Sequence of protein 1:
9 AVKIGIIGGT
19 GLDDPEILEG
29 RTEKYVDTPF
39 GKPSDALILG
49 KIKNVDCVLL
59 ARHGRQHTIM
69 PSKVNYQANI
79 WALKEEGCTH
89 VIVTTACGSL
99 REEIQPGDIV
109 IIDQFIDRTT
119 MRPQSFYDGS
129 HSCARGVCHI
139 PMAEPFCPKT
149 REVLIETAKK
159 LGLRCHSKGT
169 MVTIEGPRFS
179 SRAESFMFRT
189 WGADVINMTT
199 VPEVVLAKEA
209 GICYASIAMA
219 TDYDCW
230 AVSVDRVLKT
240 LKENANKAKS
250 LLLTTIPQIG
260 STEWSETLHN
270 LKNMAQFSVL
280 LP

These two protein chains interact to form a complex.

Sequence of protein 2:
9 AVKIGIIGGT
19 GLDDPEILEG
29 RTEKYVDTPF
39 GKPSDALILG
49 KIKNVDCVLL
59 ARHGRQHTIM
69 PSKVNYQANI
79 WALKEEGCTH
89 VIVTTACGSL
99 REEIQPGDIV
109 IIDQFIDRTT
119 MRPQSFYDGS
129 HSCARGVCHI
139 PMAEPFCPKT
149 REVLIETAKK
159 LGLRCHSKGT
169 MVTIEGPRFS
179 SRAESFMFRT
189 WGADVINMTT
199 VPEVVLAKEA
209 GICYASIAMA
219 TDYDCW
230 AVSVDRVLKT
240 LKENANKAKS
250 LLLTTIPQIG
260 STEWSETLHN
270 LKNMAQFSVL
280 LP

Contacts between the two chains:
Residue T168 in protein 2 contacts residue A181 in protein 1 (closest heavy-atom distance 3.7 Å).
Residue L279 in protein 2 interacts with residue V233 in protein 1 (closest heavy-atom distance 3.7 Å).
Residue P281 in protein 2 is in contact with residue Q64 in protein 1 (closest heavy-atom distance 3.4 Å).
Residue I114 in protein 2 contacts residue A181 in protein 1 (closest heavy-atom distance 3.9 Å).
Residue M140 in protein 2 is in contact with residue F177 in protein 1 (closest heavy-atom distance 3.4 Å).
Residue M140 in protein 2 contacts residue S179 in protein 1 (closest heavy-atom distance 3.2 Å).
Residue P139 in protein 2 contacts residue F177 in protein 1 (closest heavy-atom distance 4.1 Å).
Residue V135 in protein 2 is in contact with residue H65 in protein 1 (closest heavy-atom distance 4.2 Å).
Residue I138 in protein 2 is in contact with residue R176 in protein 1 (closest heavy-atom distance 3.7 Å).
Residue T118 in protein 2 is in contact with residue T118 in protein 1 (closest heavy-atom distance 2.8 Å).
Residue L280 in protein 2 contacts residue Q64 in protein 1 (closest heavy-atom distance 4.3 Å).
Residue D126 in protein 2 is in contact with residue K71 in protein 1 (closest heavy-atom distance 3.3 Å).
Residue C136 in protein 2 is in contact with residue P175 in protein 1 (closest heavy-atom distance 3.2 Å).
Residue C136 in protein 2 is in contact with residue R176 in protein 1 (closest heavy-atom distance 4.5 Å).
Residue I138 in protein 2 is in contact with residue F177 in protein 1 (closest heavy-atom distance 3.0 Å).
Residue A141 in protein 2 is in contact with residue S178 in protein 1 (closest heavy-atom distance 4.0 Å).
Residue S277 in protein 2 is in contact with residue V233 in protein 1 (closest heavy-atom distance 3.5 Å).
Residue I114 in protein 2 is in contact with residue M185 in protein 1 (closest heavy-atom distance 3.7 Å).
Residue R116 in protein 2 contacts residue R116 in protein 1 (closest heavy-atom distance 4.5 Å).
Residue V135 in protein 2 is in contact with residue T66 in protein 1 (closest heavy-atom distance 4.0 Å).
Residue Y125 in protein 2 contacts residue M68 in protein 1 (closest heavy-atom distance 3.4 Å).
Residue Q112 in protein 2 interacts with residue R180 in protein 1 (closest heavy-atom distance 3.1 Å).
Residue F113 in protein 2 interacts with residue E182 in protein 1 (closest heavy-atom distance 3.7 Å).
Residue V135 in protein 2 contacts residue I67 in protein 1 (closest heavy-atom distance 4.2 Å).
Residue V203 in protein 2 is in contact with residue R176 in protein 1 (closest heavy-atom distance 3.6 Å).
Residue M140 in protein 2 contacts residue S178 in protein 1 (closest heavy-atom distance 3.5 Å).
Residue W189 in protein 2 interacts with residue W189 in protein 1 (closest heavy-atom distance 3.4 Å).
Residue V135 in protein 2 contacts residue M68 in protein 1 (closest heavy-atom distance 3.8 Å).
Residue H137 in protein 2 interacts with residue M196 in protein 1 (closest heavy-atom distance 3.8 Å).
Residue Q112 in protein 2 contacts residue S179 in protein 1 (closest heavy-atom distance 3.6 Å).
Residue L279 in protein 2 contacts residue L237 in protein 1 (closest heavy-atom distance 3.6 Å).
Residue F276 in protein 2 contacts residue V233 in protein 1 (closest heavy-atom distance 3.8 Å).
Residue A141 in protein 2 contacts residue R180 in protein 1 (closest heavy-atom distance 3.4 Å).
Residue H137 in protein 2 contacts residue V233 in protein 1 (closest heavy-atom distance 3.5 Å).
Residue H137 in protein 2 interacts with residue P175 in protein 1 (closest heavy-atom distance 2.7 Å).
Residue S123 in protein 2 contacts residue P175 in protein 1 (closest heavy-atom distance 3.7 Å).
Residue T117 in protein 2 contacts residue T118 in protein 1 (closest heavy-atom distance 3.8 Å).
Residue P281 in protein 2 contacts residue T66 in protein 1 (closest heavy-atom distance 3.7 Å).
Residue F113 in protein 2 is in contact with residue S179 in protein 1 (closest heavy-atom distance 2.8 Å).
Residue F113 in protein 2 interacts with residue R176 in protein 1 (closest heavy-atom distance 3.7 Å).
Residue P143 in protein 2 contacts residue S179 in protein 1 (closest heavy-atom distance 4.3 Å).
Residue A141 in protein 2 interacts with residue A230 in protein 1 (closest heavy-atom distance 4.2 Å).
Residue M140 in protein 2 contacts residue R176 in protein 1 (closest heavy-atom distance 4.2 Å).
Residue Q122 in protein 2 is in contact with residue R176 in protein 1 (closest heavy-atom distance 2.9 Å).
Residue P139 in protein 2 interacts with residue V231 in protein 1 (closest heavy-atom distance 4.0 Å).
Residue A141 in protein 2 is in contact with residue C223 in protein 1 (closest heavy-atom distance 3.7 Å).
Residue L279 in protein 2 is in contact with residue H65 in protein 1 (closest heavy-atom distance 3.7 Å).
Residue W189 in protein 2 contacts residue M185 in protein 1 (closest heavy-atom distance 3.5 Å).
Residue H137 in protein 2 interacts with residue P69 in protein 1 (closest heavy-atom distance 4.1 Å).
Residue F276 in protein 2 interacts with residue D234 in protein 1 (closest heavy-atom distance 3.6 Å).
Residue D115 in protein 2 interacts with residue R116 in protein 1 (closest heavy-atom distance 3.0 Å).
Residue H137 in protein 2 interacts with residue F177 in protein 1 (closest heavy-atom distance 3.3 Å).
Residue I114 in protein 2 contacts residue E182 in protein 1 (closest heavy-atom distance 4.0 Å).
Residue I138 in protein 2 contacts residue P175 in protein 1 (closest heavy-atom distance 4.4 Å).
Residue M140 in protein 2 is in contact with residue R180 in protein 1 (closest heavy-atom distance 3.9 Å).
Residue F113 in protein 2 contacts residue A181 in protein 1 (closest heavy-atom distance 3.6 Å).
Residue D126 in protein 2 interacts with residue M68 in protein 1 (closest heavy-atom distance 3.4 Å).
Residue D115 in protein 2 contacts residue R176 in protein 1 (closest heavy-atom distance 3.1 Å).
Residue Q112 in protein 2 is in contact with residue A181 in protein 1 (closest heavy-atom distance 3.1 Å).
Residue D115 in protein 2 interacts with residue E182 in protein 1 (closest heavy-atom distance 3.0 Å).